Sequence of chain B:
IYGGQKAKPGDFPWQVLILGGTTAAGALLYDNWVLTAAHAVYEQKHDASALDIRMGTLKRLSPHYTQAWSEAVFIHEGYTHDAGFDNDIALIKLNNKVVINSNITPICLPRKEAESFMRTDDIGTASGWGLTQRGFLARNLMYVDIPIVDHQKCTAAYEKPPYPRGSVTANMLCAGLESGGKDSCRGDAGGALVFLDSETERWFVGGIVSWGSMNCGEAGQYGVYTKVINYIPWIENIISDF

This data describes a binding interaction between two proteins.

Contacts between the two chains:
Residue L75 in chain A contacts residue W211 in chain B (closest heavy-atom distance 3.3 Å).
Residue A78 in chain A contacts residue A40 in chain B (closest heavy-atom distance 3.9 Å).
Residue R77 in chain A contacts residue S210 in chain B (closest heavy-atom distance 3.2 Å).
Residue A78 in chain A interacts with residue G187 in chain B (closest heavy-atom distance 3.9 Å).
Residue M732 in chain A contacts residue R60 in chain B (closest heavy-atom distance 4.2 Å).
Residue L79 in chain A is in contact with residue T22 in chain B (closest heavy-atom distance 3.4 Å).
Residue L75 in chain A is in contact with residue G212 in chain B (closest heavy-atom distance 3.4 Å).
Residue L79 in chain A contacts residue L137 in chain B (closest heavy-atom distance 3.8 Å).
Residue R77 in chain A contacts residue G187 in chain B (closest heavy-atom distance 2.6 Å).
Residue A78 in chain A is in contact with residue H39 in chain B (closest heavy-atom distance 3.4 Å).
Residue I81 in chain A is in contact with residue G21 in chain B (closest heavy-atom distance 3.1 Å).
Residue D69 in chain A is in contact with residue L131 in chain B (closest heavy-atom distance 3.7 Å).
Residue Q72 in chain A interacts with residue R186 in chain B (closest heavy-atom distance 4.0 Å).
Residue Q76 in chain A interacts with residue F85 in chain B (closest heavy-atom distance 3.6 Å).
Residue A73 in chain A is in contact with residue M214 in chain B (closest heavy-atom distance 3.6 Å).
Residue V728 in chain A is in contact with residue G20 in chain B (closest heavy-atom distance 3.7 Å).
Residue R77 in chain A contacts residue D188 in chain B (closest heavy-atom distance 3.3 Å).
Residue I81 in chain A is in contact with residue G20 in chain B (closest heavy-atom distance 3.5 Å).
Residue K65 in chain A contacts residue F136 in chain B (closest heavy-atom distance 3.5 Å).
Residue K70 in chain A interacts with residue R186 in chain B (closest heavy-atom distance 3.1 Å).
Residue Q76 in chain A contacts residue H39 in chain B (closest heavy-atom distance 3.9 Å).
Residue R77 in chain A is in contact with residue G212 in chain B (closest heavy-atom distance 3.3 Å).
Residue D69 in chain A is in contact with residue L137 in chain B (closest heavy-atom distance 3.7 Å).
Residue A78 in chain A interacts with residue A189 in chain B (closest heavy-atom distance 3.5 Å).
Residue E729 in chain A is in contact with residue Y65 in chain B (closest heavy-atom distance 3.8 Å).
Residue L75 in chain A is in contact with residue M214 in chain B (closest heavy-atom distance 4.2 Å).
Residue G71 in chain A is in contact with residue R186 in chain B (closest heavy-atom distance 3.8 Å).
Residue R68 in chain A contacts residue F136 in chain B (closest heavy-atom distance 3.5 Å).
Residue I81 in chain A contacts residue T23 in chain B (closest heavy-atom distance 3.2 Å).
Residue E80 in chain A contacts residue T22 in chain B (closest heavy-atom distance 4.0 Å).
Residue D737 in chain A interacts with residue R139 in chain B (closest heavy-atom distance 2.9 Å).
Residue R77 in chain A is in contact with residue A189 in chain B (closest heavy-atom distance 3.4 Å).
Residue R77 in chain A is in contact with residue S213 in chain B (closest heavy-atom distance 2.9 Å).
Residue R77 in chain A is in contact with residue V209 in chain B (closest heavy-atom distance 4.0 Å).
Residue L79 in chain A contacts residue G187 in chain B (closest heavy-atom distance 3.9 Å).
Residue L75 in chain A interacts with residue P164 in chain B (closest heavy-atom distance 3.9 Å).
Residue A73 in chain A contacts residue R186 in chain B (closest heavy-atom distance 3.6 Å).
Residue E80 in chain A interacts with residue G21 in chain B (closest heavy-atom distance 3.7 Å).
Residue R77 in chain A contacts residue W211 in chain B (closest heavy-atom distance 3.6 Å).
Residue R77 in chain A is in contact with residue H39 in chain B (closest heavy-atom distance 4.0 Å).
Residue Q76 in chain A contacts residue S210 in chain B (closest heavy-atom distance 4.2 Å).
Residue A78 in chain A is in contact with residue T23 in chain B (closest heavy-atom distance 4.2 Å).
Residue K66 in chain A interacts with residue F136 in chain B (closest heavy-atom distance 3.9 Å).
Residue G74 in chain A is in contact with residue M214 in chain B (closest heavy-atom distance 3.6 Å).
Residue L75 in chain A contacts residue Y163 in chain B (closest heavy-atom distance 3.6 Å).
Residue K70 in chain A is in contact with residue F136 in chain B (closest heavy-atom distance 3.5 Å).
Residue M732 in chain A interacts with residue T23 in chain B (closest heavy-atom distance 3.6 Å).
Residue I81 in chain A interacts with residue T22 in chain B (closest heavy-atom distance 3.9 Å).
Residue E729 in chain A is in contact with residue R54 in chain B (closest heavy-atom distance 2.7 Å).
Residue R77 in chain A interacts with residue S184 in chain B (closest heavy-atom distance 2.6 Å).
Residue A78 in chain A is in contact with residue R186 in chain B (closest heavy-atom distance 4.2 Å).
Residue Q76 in chain A contacts residue R186 in chain B (closest heavy-atom distance 4.2 Å).
Residue R77 in chain A interacts with residue R186 in chain B (closest heavy-atom distance 3.2 Å).
Residue R77 in chain A interacts with residue C185 in chain B (closest heavy-atom distance 3.2 Å).
Residue D740 in chain A contacts residue R139 in chain B (closest heavy-atom distance 2.5 Å).
Residue D737 in chain A is in contact with residue L61 in chain B (closest heavy-atom distance 4.2 Å).
Residue L79 in chain A interacts with residue R186 in chain B (closest heavy-atom distance 4.0 Å).
Residue L79 in chain A contacts residue T23 in chain B (closest heavy-atom distance 2.6 Å).
Residue K70 in chain A is in contact with residue G135 in chain B (closest heavy-atom distance 3.0 Å).
Residue R77 in chain A is in contact with residue D183 in chain B (closest heavy-atom distance 3.1 Å).

Sequence of chain A:
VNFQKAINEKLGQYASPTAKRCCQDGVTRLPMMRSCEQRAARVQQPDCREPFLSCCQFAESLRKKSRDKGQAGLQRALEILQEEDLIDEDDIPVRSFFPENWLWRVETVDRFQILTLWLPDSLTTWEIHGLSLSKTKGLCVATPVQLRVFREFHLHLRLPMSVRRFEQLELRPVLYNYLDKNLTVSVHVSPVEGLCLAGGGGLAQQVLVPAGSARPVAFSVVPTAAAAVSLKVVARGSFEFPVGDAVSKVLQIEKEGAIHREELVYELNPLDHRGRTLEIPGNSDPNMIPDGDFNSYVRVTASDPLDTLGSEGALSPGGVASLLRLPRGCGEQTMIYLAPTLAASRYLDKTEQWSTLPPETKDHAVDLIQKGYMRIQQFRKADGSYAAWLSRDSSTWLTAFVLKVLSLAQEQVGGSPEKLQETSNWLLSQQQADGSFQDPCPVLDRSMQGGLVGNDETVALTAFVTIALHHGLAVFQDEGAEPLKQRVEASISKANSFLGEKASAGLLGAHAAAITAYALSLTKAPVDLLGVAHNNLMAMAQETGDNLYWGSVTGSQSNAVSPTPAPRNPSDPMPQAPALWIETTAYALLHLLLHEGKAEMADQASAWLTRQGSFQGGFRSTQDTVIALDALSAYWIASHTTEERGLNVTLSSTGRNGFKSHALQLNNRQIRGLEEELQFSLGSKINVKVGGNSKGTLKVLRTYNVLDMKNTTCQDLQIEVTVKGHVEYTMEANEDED